Contacts between the two chains:
Residue Y318 in protein 2 contacts residue I12 in protein 1 (closest heavy-atom distance 3.5 Å).
Residue Y227 in protein 2 interacts with residue L13 in protein 1 (closest heavy-atom distance 3.4 Å).
Residue K183 in protein 2 interacts with residue Y11 in protein 1 (closest heavy-atom distance 3.4 Å).
Residue I276 in protein 2 is in contact with residue P10 in protein 1 (closest heavy-atom distance 3.7 Å).
Residue F229 in protein 2 is in contact with residue L13 in protein 1 (closest heavy-atom distance 3.4 Å).
Residue S228 in protein 2 contacts residue I12 in protein 1 (closest heavy-atom distance 3.9 Å).
Residue W39 in protein 2 is in contact with residue N5 in protein 1 (closest heavy-atom distance 3.6 Å).
Residue R248 in protein 2 interacts with residue L13 in protein 1 (closest heavy-atom distance 2.8 Å).
Residue Y274 in protein 2 contacts residue L13 in protein 1 (closest heavy-atom distance 2.9 Å).
Residue I276 in protein 2 is in contact with residue L13 in protein 1 (closest heavy-atom distance 4.2 Å).
Residue T493 in protein 2 contacts residue L2 in protein 1 (closest heavy-atom distance 3.8 Å).
Residue G230 in protein 2 interacts with residue L13 in protein 1 (closest heavy-atom distance 3.8 Å).
Residue S239 in protein 2 contacts residue L13 in protein 1 (closest heavy-atom distance 3.0 Å).
Residue Y318 in protein 2 interacts with residue P10 in protein 1 (closest heavy-atom distance 3.6 Å).
Residue W509 in protein 2 contacts residue L2 in protein 1 (closest heavy-atom distance 3.5 Å).
Residue S275 in protein 2 interacts with residue L13 in protein 1 (closest heavy-atom distance 4.8 Å).
Residue V35 in protein 2 contacts residue Y3 in protein 1 (closest heavy-atom distance 2.5 Å).
Residue S275 in protein 2 is in contact with residue P10 in protein 1 (closest heavy-atom distance 3.3 Å).
Residue L277 in protein 2 is in contact with residue P10 in protein 1 (closest heavy-atom distance 4.5 Å).
Residue F273 in protein 2 is in contact with residue L13 in protein 1 (closest heavy-atom distance 3.6 Å).
Residue G494 in protein 2 is in contact with residue E4 in protein 1 (closest heavy-atom distance 3.6 Å).
Residue L37 in protein 2 is in contact with residue N5 in protein 1 (closest heavy-atom distance 2.7 Å).
Residue G230 in protein 2 interacts with residue Y11 in protein 1 (closest heavy-atom distance 3.8 Å).
Residue W520 in protein 2 is in contact with residue L2 in protein 1 (closest heavy-atom distance 4.2 Å).
Residue L495 in protein 2 is in contact with residue E4 in protein 1 (closest heavy-atom distance 3.1 Å).
Residue Q272 in protein 2 interacts with residue L13 in protein 1 (closest heavy-atom distance 4.8 Å).
Residue I97 in protein 2 interacts with residue N5 in protein 1 (closest heavy-atom distance 4.7 Å).
Residue L37 in protein 2 is in contact with residue E4 in protein 1 (closest heavy-atom distance 3.7 Å).
Residue W509 in protein 2 is in contact with residue E4 in protein 1 (closest heavy-atom distance 4.9 Å).
Residue S34 in protein 2 is in contact with residue Y3 in protein 1 (closest heavy-atom distance 4.7 Å).
Residue F237 in protein 2 interacts with residue L13 in protein 1 (closest heavy-atom distance 3.5 Å).
Residue Y274 in protein 2 is in contact with residue I12 in protein 1 (closest heavy-atom distance 3.4 Å).
Residue L231 in protein 2 is in contact with residue Y11 in protein 1 (closest heavy-atom distance 3.2 Å).
Residue G322 in protein 2 interacts with residue I12 in protein 1 (closest heavy-atom distance 4.2 Å).
Residue A496 in protein 2 interacts with residue E4 in protein 1 (closest heavy-atom distance 4.2 Å).
Residue Y274 in protein 2 interacts with residue Y11 in protein 1 (closest heavy-atom distance 3.8 Å).
Residue L37 in protein 2 interacts with residue L2 in protein 1 (closest heavy-atom distance 4.3 Å).
Residue T325 in protein 2 interacts with residue P10 in protein 1 (closest heavy-atom distance 4.7 Å).
Residue S275 in protein 2 interacts with residue I12 in protein 1 (closest heavy-atom distance 3.8 Å).
Residue S38 in protein 2 interacts with residue N5 in protein 1 (closest heavy-atom distance 3.1 Å).
Residue S36 in protein 2 interacts with residue Y3 in protein 1 (closest heavy-atom distance 3.1 Å).
Residue L37 in protein 2 interacts with residue Y3 in protein 1 (closest heavy-atom distance 2.9 Å).
Residue S228 in protein 2 contacts residue L13 in protein 1 (closest heavy-atom distance 4.0 Å).
Residue A238 in protein 2 is in contact with residue L13 in protein 1 (closest heavy-atom distance 4.7 Å).
Residue G494 in protein 2 is in contact with residue L2 in protein 1 (closest heavy-atom distance 4.2 Å).
Residue F273 in protein 2 contacts residue I12 in protein 1 (closest heavy-atom distance 4.0 Å).
Residue I250 in protein 2 interacts with residue L13 in protein 1 (closest heavy-atom distance 3.6 Å).
Residue S275 in protein 2 is in contact with residue Y11 in protein 1 (closest heavy-atom distance 3.2 Å).
Residue I276 in protein 2 is in contact with residue Y11 in protein 1 (closest heavy-atom distance 3.0 Å).
Residue V35 in protein 2 interacts with residue L2 in protein 1 (closest heavy-atom distance 3.4 Å).

Sequence of protein 1:
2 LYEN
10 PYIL

Sequence of protein 2:
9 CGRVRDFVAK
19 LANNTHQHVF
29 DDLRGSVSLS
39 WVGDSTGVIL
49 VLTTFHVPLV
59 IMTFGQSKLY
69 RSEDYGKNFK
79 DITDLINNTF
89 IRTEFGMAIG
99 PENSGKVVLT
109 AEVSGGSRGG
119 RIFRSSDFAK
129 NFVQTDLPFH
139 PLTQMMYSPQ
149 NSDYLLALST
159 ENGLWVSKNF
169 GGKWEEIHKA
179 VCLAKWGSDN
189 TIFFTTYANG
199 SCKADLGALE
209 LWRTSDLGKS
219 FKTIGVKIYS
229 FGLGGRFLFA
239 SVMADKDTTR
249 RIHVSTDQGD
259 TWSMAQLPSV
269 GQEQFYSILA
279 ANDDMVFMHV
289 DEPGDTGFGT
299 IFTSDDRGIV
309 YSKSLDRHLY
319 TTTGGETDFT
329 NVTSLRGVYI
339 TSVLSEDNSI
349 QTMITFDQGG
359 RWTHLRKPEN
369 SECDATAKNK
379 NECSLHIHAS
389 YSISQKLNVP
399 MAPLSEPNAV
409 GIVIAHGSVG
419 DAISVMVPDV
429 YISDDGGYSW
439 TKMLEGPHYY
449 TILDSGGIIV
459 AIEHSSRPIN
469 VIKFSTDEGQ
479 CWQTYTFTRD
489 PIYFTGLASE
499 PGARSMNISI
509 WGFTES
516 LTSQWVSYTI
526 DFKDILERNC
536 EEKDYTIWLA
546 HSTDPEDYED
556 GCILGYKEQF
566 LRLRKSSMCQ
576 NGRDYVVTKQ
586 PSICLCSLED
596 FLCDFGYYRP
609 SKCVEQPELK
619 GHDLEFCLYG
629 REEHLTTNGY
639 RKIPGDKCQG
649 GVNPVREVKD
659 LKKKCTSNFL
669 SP

The following describes two proteins that form a bound complex.